Sequence of the first protein:
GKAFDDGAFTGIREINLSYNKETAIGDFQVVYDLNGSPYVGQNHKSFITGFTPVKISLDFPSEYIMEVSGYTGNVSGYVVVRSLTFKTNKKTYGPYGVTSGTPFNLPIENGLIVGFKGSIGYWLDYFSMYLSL

Sequence of the second protein:
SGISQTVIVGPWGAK

These two protein chains interact to form a complex.

Contacts between the two chains:
Residue L131 in the first protein interacts with residue V12 in the second protein (closest heavy-atom distance 3.8 Å).
Residue N110 in the first protein interacts with residue I11 in the second protein (closest heavy-atom distance 2.9 Å).
Residue L131 in the first protein contacts residue V10 in the second protein (closest heavy-atom distance 4.4 Å).
Residue P107 in the first protein interacts with residue W15 in the second protein (closest heavy-atom distance 3.6 Å).
Residue N110 in the first protein contacts residue V10 in the second protein (closest heavy-atom distance 3.4 Å).
Residue L106 in the first protein interacts with residue V12 in the second protein (closest heavy-atom distance 4.0 Å).
Residue E109 in the first protein contacts residue P14 in the second protein (closest heavy-atom distance 3.7 Å).
Residue N110 in the first protein interacts with residue Q8 in the second protein (closest heavy-atom distance 4.2 Å).
Residue E109 in the first protein is in contact with residue V12 in the second protein (closest heavy-atom distance 4.3 Å).
Residue L133 in the first protein interacts with residue T9 in the second protein (closest heavy-atom distance 3.9 Å).
Residue N110 in the first protein is in contact with residue T9 in the second protein (closest heavy-atom distance 3.0 Å).
Residue I108 in the first protein interacts with residue V12 in the second protein (closest heavy-atom distance 4.4 Å).
Residue I108 in the first protein is in contact with residue I11 in the second protein (closest heavy-atom distance 3.7 Å).
Residue P107 in the first protein is in contact with residue P14 in the second protein (closest heavy-atom distance 3.6 Å).
Residue E109 in the first protein contacts residue I11 in the second protein (closest heavy-atom distance 2.8 Å).
Residue G111 in the first protein is in contact with residue V10 in the second protein (closest heavy-atom distance 4.5 Å).
Residue L133 in the first protein interacts with residue Q8 in the second protein (closest heavy-atom distance 3.2 Å).
Residue E109 in the first protein is in contact with residue G13 in the second protein (closest heavy-atom distance 3.8 Å).
Residue S132 in the first protein interacts with residue V10 in the second protein (closest heavy-atom distance 3.9 Å).
Residue N105 in the first protein is in contact with residue W15 in the second protein (closest heavy-atom distance 3.4 Å).
Residue L133 in the first protein interacts with residue V10 in the second protein (closest heavy-atom distance 3.9 Å).
Residue P107 in the first protein interacts with residue I11 in the second protein (closest heavy-atom distance 4.6 Å).
Residue P107 in the first protein interacts with residue G13 in the second protein (closest heavy-atom distance 2.8 Å).
Residue L106 in the first protein interacts with residue W15 in the second protein (closest heavy-atom distance 4.4 Å).
Residue P107 in the first protein interacts with residue V12 in the second protein (closest heavy-atom distance 3.5 Å).
Residue I108 in the first protein is in contact with residue G13 in the second protein (closest heavy-atom distance 4.1 Å).